These two protein chains interact to form a complex.

Sequence of chain A:
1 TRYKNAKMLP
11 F

Interface contacts:
Residue A78 in chain B interacts with residue K7 in chain A (closest heavy-atom distance 3.3 Å).
Residue M96 in chain B contacts residue Y3 in chain A (closest heavy-atom distance 4.5 Å).
Residue A93 in chain B interacts with residue Y3 in chain A (closest heavy-atom distance 4.9 Å).
Residue P102 in chain B contacts residue F11 in chain A (closest heavy-atom distance 4.2 Å).
Residue P75 in chain B is in contact with residue Y3 in chain A (closest heavy-atom distance 3.7 Å).
Residue F91 in chain B interacts with residue M8 in chain A (closest heavy-atom distance 4.1 Å).
Residue Y92 in chain B is in contact with residue K7 in chain A (closest heavy-atom distance 4.5 Å).
Residue M101 in chain B is in contact with residue R2 in chain A (closest heavy-atom distance 4.3 Å).
Residue Q72 in chain B interacts with residue T1 in chain A (closest heavy-atom distance 2.8 Å).
Residue F91 in chain B is in contact with residue L9 in chain A (closest heavy-atom distance 3.4 Å).
Residue F117 in chain B is in contact with residue Y3 in chain A (closest heavy-atom distance 4.9 Å).
Residue F91 in chain B is in contact with residue F11 in chain A (closest heavy-atom distance 3.5 Å).
Residue V74 in chain B is in contact with residue Y3 in chain A (closest heavy-atom distance 3.5 Å).
Residue M96 in chain B interacts with residue R2 in chain A (closest heavy-atom distance 4.7 Å).
Residue Y92 in chain B contacts residue L9 in chain A (closest heavy-atom distance 2.7 Å).
Residue Q94 in chain B is in contact with residue M8 in chain A (closest heavy-atom distance 4.9 Å).
Residue E81 in chain B interacts with residue K7 in chain A (closest heavy-atom distance 4.4 Å).
Residue Y92 in chain B interacts with residue M8 in chain A (closest heavy-atom distance 3.1 Å).
Residue F91 in chain B interacts with residue P10 in chain A (closest heavy-atom distance 3.5 Å).
Residue A83 in chain B interacts with residue P10 in chain A (closest heavy-atom distance 4.3 Å).
Residue Y92 in chain B is in contact with residue F11 in chain A (closest heavy-atom distance 3.4 Å).
Residue F117 in chain B interacts with residue T1 in chain A (closest heavy-atom distance 3.6 Å).
Residue M96 in chain B interacts with residue K4 in chain A (closest heavy-atom distance 4.3 Å).
Residue L103 in chain B is in contact with residue F11 in chain A (closest heavy-atom distance 4.6 Å).
Residue M101 in chain B contacts residue T1 in chain A (closest heavy-atom distance 3.3 Å).
Residue Q94 in chain B interacts with residue A6 in chain A (closest heavy-atom distance 3.1 Å).
Residue A78 in chain B contacts residue M8 in chain A (closest heavy-atom distance 2.8 Å).
Residue V74 in chain B is in contact with residue M8 in chain A (closest heavy-atom distance 4.2 Å).
Residue E69 in chain B is in contact with residue T1 in chain A (closest heavy-atom distance 4.6 Å).
Residue P80 in chain B interacts with residue P10 in chain A (closest heavy-atom distance 4.0 Å).
Residue F79 in chain B interacts with residue K7 in chain A (closest heavy-atom distance 4.9 Å).
Residue Y92 in chain B interacts with residue P10 in chain A (closest heavy-atom distance 3.7 Å).
Residue Q94 in chain B is in contact with residue K7 in chain A (closest heavy-atom distance 2.7 Å).
Residue Q90 in chain B contacts residue F11 in chain A (closest heavy-atom distance 3.3 Å).
Residue V73 in chain B contacts residue Y3 in chain A (closest heavy-atom distance 3.3 Å).
Residue Q94 in chain B is in contact with residue K4 in chain A (closest heavy-atom distance 3.2 Å).
Residue D95 in chain B contacts residue K4 in chain A (closest heavy-atom distance 3.9 Å).
Residue Q72 in chain B contacts residue R2 in chain A (closest heavy-atom distance 3.8 Å).
Residue Q90 in chain B contacts residue L9 in chain A (closest heavy-atom distance 5.0 Å).
Residue L103 in chain B interacts with residue M8 in chain A (closest heavy-atom distance 3.7 Å).
Residue P80 in chain B contacts residue M8 in chain A (closest heavy-atom distance 3.3 Å).
Residue Q90 in chain B contacts residue P10 in chain A (closest heavy-atom distance 4.0 Å).
Residue Q94 in chain B interacts with residue Y3 in chain A (closest heavy-atom distance 4.2 Å).
Residue S77 in chain B is in contact with residue K7 in chain A (closest heavy-atom distance 2.7 Å).
Residue A93 in chain B is in contact with residue M8 in chain A (closest heavy-atom distance 4.0 Å).
Residue F79 in chain B is in contact with residue M8 in chain A (closest heavy-atom distance 3.7 Å).
Residue A78 in chain B interacts with residue A6 in chain A (closest heavy-atom distance 4.0 Å).
Residue P80 in chain B interacts with residue L9 in chain A (closest heavy-atom distance 4.5 Å).

Sequence of chain B:
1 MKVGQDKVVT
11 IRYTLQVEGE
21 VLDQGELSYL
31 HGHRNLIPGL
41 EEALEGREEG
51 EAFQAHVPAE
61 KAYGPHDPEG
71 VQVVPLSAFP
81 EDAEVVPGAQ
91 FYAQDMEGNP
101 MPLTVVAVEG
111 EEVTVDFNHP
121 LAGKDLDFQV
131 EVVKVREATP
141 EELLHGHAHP